These two protein chains interact to form a complex.

Sequence of protein 2:
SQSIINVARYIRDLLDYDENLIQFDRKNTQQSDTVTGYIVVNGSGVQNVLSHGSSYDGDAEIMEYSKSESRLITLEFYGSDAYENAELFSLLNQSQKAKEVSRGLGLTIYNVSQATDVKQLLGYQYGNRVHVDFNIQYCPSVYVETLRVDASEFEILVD

Sequence of protein 1:
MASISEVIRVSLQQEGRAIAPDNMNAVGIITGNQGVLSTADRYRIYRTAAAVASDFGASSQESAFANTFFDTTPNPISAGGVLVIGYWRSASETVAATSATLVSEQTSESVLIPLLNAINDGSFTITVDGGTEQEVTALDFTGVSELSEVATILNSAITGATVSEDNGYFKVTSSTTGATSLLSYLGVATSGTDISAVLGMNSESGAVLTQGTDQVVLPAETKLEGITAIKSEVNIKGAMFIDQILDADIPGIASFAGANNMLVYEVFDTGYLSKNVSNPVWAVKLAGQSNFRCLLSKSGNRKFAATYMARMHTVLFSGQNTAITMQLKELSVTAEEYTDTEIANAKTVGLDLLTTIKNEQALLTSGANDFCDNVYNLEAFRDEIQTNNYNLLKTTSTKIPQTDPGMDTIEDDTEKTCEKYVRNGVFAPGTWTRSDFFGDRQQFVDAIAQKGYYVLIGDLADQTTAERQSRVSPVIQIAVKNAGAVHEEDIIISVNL

Residue-level contacts at the interface:
Residue I478 in protein 1 interacts with residue E156 in protein 2 (closest heavy-atom distance 3.7 Å).
Residue I410 in protein 1 interacts with residue S153 in protein 2 (closest heavy-atom distance 3.7 Å).
Residue Q469 in protein 1 contacts residue L148 in protein 2 (closest heavy-atom distance 3.8 Å).
Residue Q402 in protein 1 is in contact with residue V150 in protein 2 (closest heavy-atom distance 3.2 Å).
Residue T433 in protein 1 is in contact with residue D160 in protein 2 (closest heavy-atom distance 3.1 Å).
Residue I476 in protein 1 interacts with residue F155 in protein 2 (closest heavy-atom distance 3.0 Å).
Residue P401 in protein 1 contacts residue Y57 in protein 2 (closest heavy-atom distance 3.2 Å).
Residue K399 in protein 1 is in contact with residue R149 in protein 2 (closest heavy-atom distance 3.6 Å).
Residue W432 in protein 1 is in contact with residue L158 in protein 2 (closest heavy-atom distance 3.3 Å).
Residue Q402 in protein 1 contacts residue L148 in protein 2 (closest heavy-atom distance 2.7 Å).
Residue T403 in protein 1 contacts residue M64 in protein 2 (closest heavy-atom distance 3.7 Å).
Residue K399 in protein 1 interacts with residue Y57 in protein 2 (closest heavy-atom distance 3.0 Å).
Residue L378 in protein 1 contacts residue V159 in protein 2 (closest heavy-atom distance 3.8 Å).
Residue L393 in protein 1 contacts residue A152 in protein 2 (closest heavy-atom distance 3.3 Å).
Residue I400 in protein 1 is in contact with residue R149 in protein 2 (closest heavy-atom distance 3.9 Å).
Residue I385 in protein 1 contacts residue F155 in protein 2 (closest heavy-atom distance 3.2 Å).
Residue I476 in protein 1 is in contact with residue E154 in protein 2 (closest heavy-atom distance 4.0 Å).
Residue S473 in protein 1 is in contact with residue S153 in protein 2 (closest heavy-atom distance 3.0 Å).
Residue R434 in protein 1 is in contact with residue L158 in protein 2 (closest heavy-atom distance 3.5 Å).
Residue P401 in protein 1 contacts residue L148 in protein 2 (closest heavy-atom distance 4.1 Å).
Residue T431 in protein 1 interacts with residue D160 in protein 2 (closest heavy-atom distance 4.2 Å).
Residue R471 in protein 1 interacts with residue D151 in protein 2 (closest heavy-atom distance 2.8 Å).
Residue P474 in protein 1 is in contact with residue E154 in protein 2 (closest heavy-atom distance 4.0 Å).
Residue N389 in protein 1 is in contact with residue F155 in protein 2 (closest heavy-atom distance 3.9 Å).
Residue K399 in protein 1 is in contact with residue G59 in protein 2 (closest heavy-atom distance 4.3 Å).
Residue R471 in protein 1 interacts with residue V150 in protein 2 (closest heavy-atom distance 3.7 Å).
Residue R434 in protein 1 is in contact with residue D160 in protein 2 (closest heavy-atom distance 3.5 Å).
Residue V480 in protein 1 is in contact with residue D160 in protein 2 (closest heavy-atom distance 3.7 Å).
Residue V480 in protein 1 is in contact with residue V159 in protein 2 (closest heavy-atom distance 3.3 Å).
Residue N482 in protein 1 contacts residue D160 in protein 2 (closest heavy-atom distance 3.8 Å).
Residue L393 in protein 1 contacts residue V150 in protein 2 (closest heavy-atom distance 3.1 Å).
Residue R382 in protein 1 contacts residue I157 in protein 2 (closest heavy-atom distance 3.6 Å).
Residue I400 in protein 1 interacts with residue V150 in protein 2 (closest heavy-atom distance 3.1 Å).
Residue R471 in protein 1 interacts with residue L148 in protein 2 (closest heavy-atom distance 4.1 Å).
Residue F438 in protein 1 is in contact with residue L158 in protein 2 (closest heavy-atom distance 3.9 Å).
Residue V475 in protein 1 contacts residue E154 in protein 2 (closest heavy-atom distance 3.4 Å).
Residue S473 in protein 1 contacts residue A152 in protein 2 (closest heavy-atom distance 3.5 Å).
Residue P401 in protein 1 interacts with residue V150 in protein 2 (closest heavy-atom distance 3.8 Å).
Residue A479 in protein 1 is in contact with residue L158 in protein 2 (closest heavy-atom distance 3.4 Å).
Residue I476 in protein 1 contacts residue E156 in protein 2 (closest heavy-atom distance 3.5 Å).
Residue S473 in protein 1 contacts residue V150 in protein 2 (closest heavy-atom distance 4.1 Å).
Residue N389 in protein 1 contacts residue S153 in protein 2 (closest heavy-atom distance 2.0 Å).
Residue V480 in protein 1 is in contact with residue L158 in protein 2 (closest heavy-atom distance 3.1 Å).
Residue R471 in protein 1 interacts with residue R149 in protein 2 (closest heavy-atom distance 3.5 Å).
Residue R471 in protein 1 is in contact with residue A152 in protein 2 (closest heavy-atom distance 3.6 Å).
Residue V475 in protein 1 contacts residue E156 in protein 2 (closest heavy-atom distance 4.3 Å).
Residue V475 in protein 1 interacts with residue F155 in protein 2 (closest heavy-atom distance 3.6 Å).
Residue L378 in protein 1 is in contact with residue I157 in protein 2 (closest heavy-atom distance 4.2 Å).
Residue I478 in protein 1 interacts with residue L158 in protein 2 (closest heavy-atom distance 3.2 Å).
Residue R468 in protein 1 is in contact with residue L148 in protein 2 (closest heavy-atom distance 3.4 Å).
Residue K394 in protein 1 contacts residue D151 in protein 2 (closest heavy-atom distance 4.2 Å).
Residue Q477 in protein 1 contacts residue E156 in protein 2 (closest heavy-atom distance 3.2 Å).
Residue K481 in protein 1 contacts residue D160 in protein 2 (closest heavy-atom distance 3.2 Å).
Residue R434 in protein 1 contacts residue V159 in protein 2 (closest heavy-atom distance 2.7 Å).
Residue I478 in protein 1 interacts with residue I157 in protein 2 (closest heavy-atom distance 3.3 Å).
Residue Q402 in protein 1 contacts residue R149 in protein 2 (closest heavy-atom distance 2.4 Å).
Residue V472 in protein 1 interacts with residue E154 in protein 2 (closest heavy-atom distance 4.3 Å).
Residue L393 in protein 1 is in contact with residue D151 in protein 2 (closest heavy-atom distance 3.1 Å).
Residue V472 in protein 1 contacts residue A152 in protein 2 (closest heavy-atom distance 3.9 Å).
Residue N482 in protein 1 is in contact with residue V159 in protein 2 (closest heavy-atom distance 3.6 Å).